The following describes two proteins that form a bound complex.

Sequence of protein 2:
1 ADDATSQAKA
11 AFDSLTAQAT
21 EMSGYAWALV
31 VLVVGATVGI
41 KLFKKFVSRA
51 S

Sequence of protein 1:
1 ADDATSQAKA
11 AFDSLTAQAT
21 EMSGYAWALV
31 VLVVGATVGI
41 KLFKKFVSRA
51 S

Residue-level contacts at the interface:
Residue K41 in protein 2 contacts residue A50 in protein 1 (closest heavy-atom distance 3.5 Å).
Residue D2 in protein 2 interacts with residue E21 in protein 1 (closest heavy-atom distance 3.8 Å).
Residue V30 in protein 2 is in contact with residue K44 in protein 1 (closest heavy-atom distance 4.7 Å).
Residue W27 in protein 2 interacts with residue A36 in protein 1 (closest heavy-atom distance 3.1 Å).
Residue T37 in protein 2 is in contact with residue V47 in protein 1 (closest heavy-atom distance 3.4 Å).
Residue W27 in protein 2 interacts with residue V38 in protein 1 (closest heavy-atom distance 4.7 Å).
Residue V34 in protein 2 contacts residue V47 in protein 1 (closest heavy-atom distance 3.4 Å).
Residue W27 in protein 2 interacts with residue G39 in protein 1 (closest heavy-atom distance 2.7 Å).
Residue V30 in protein 2 interacts with residue I40 in protein 1 (closest heavy-atom distance 3.4 Å).
Residue K45 in protein 2 is in contact with residue A50 in protein 1 (closest heavy-atom distance 3.3 Å).
Residue D2 in protein 2 is in contact with residue S14 in protein 1 (closest heavy-atom distance 4.0 Å).
Residue T16 in protein 2 contacts residue Y25 in protein 1 (closest heavy-atom distance 4.6 Å).
Residue T16 in protein 2 interacts with residue L29 in protein 1 (closest heavy-atom distance 3.4 Å).
Residue D2 in protein 2 interacts with residue Q18 in protein 1 (closest heavy-atom distance 3.7 Å).
Residue K41 in protein 2 interacts with residue S51 in protein 1 (closest heavy-atom distance 3.3 Å).
Residue F12 in protein 2 interacts with residue Y25 in protein 1 (closest heavy-atom distance 4.2 Å).
Residue F12 in protein 2 contacts residue M22 in protein 1 (closest heavy-atom distance 3.7 Å).
Residue A8 in protein 2 is in contact with residue M22 in protein 1 (closest heavy-atom distance 3.6 Å).
Residue A26 in protein 2 interacts with residue I40 in protein 1 (closest heavy-atom distance 3.4 Å).
Residue V31 in protein 2 contacts residue F43 in protein 1 (closest heavy-atom distance 3.8 Å).
Residue S23 in protein 2 contacts residue A36 in protein 1 (closest heavy-atom distance 3.4 Å).
Residue L15 in protein 2 contacts residue L29 in protein 1 (closest heavy-atom distance 4.8 Å).
Residue T5 in protein 2 contacts residue Q18 in protein 1 (closest heavy-atom distance 3.1 Å).
Residue A1 in protein 2 contacts residue L15 in protein 1 (closest heavy-atom distance 3.8 Å).
Residue W27 in protein 2 is in contact with residue G35 in protein 1 (closest heavy-atom distance 2.4 Å).
Residue W27 in protein 2 contacts residue I40 in protein 1 (closest heavy-atom distance 3.0 Å).
Residue D13 in protein 2 is in contact with residue Y25 in protein 1 (closest heavy-atom distance 3.1 Å).
Residue T37 in protein 2 interacts with residue S51 in protein 1 (closest heavy-atom distance 3.9 Å).
Residue V30 in protein 2 interacts with residue F43 in protein 1 (closest heavy-atom distance 3.4 Å).
Residue V34 in protein 2 is in contact with residue F43 in protein 1 (closest heavy-atom distance 3.2 Å).
Residue K9 in protein 2 is in contact with residue Y25 in protein 1 (closest heavy-atom distance 3.3 Å).
Residue T16 in protein 2 interacts with residue A28 in protein 1 (closest heavy-atom distance 4.3 Å).
Residue A19 in protein 2 contacts residue L29 in protein 1 (closest heavy-atom distance 4.9 Å).
Residue K41 in protein 2 interacts with residue V47 in protein 1 (closest heavy-atom distance 4.9 Å).
Residue V34 in protein 2 contacts residue F46 in protein 1 (closest heavy-atom distance 4.4 Å).
Residue V38 in protein 2 contacts residue A50 in protein 1 (closest heavy-atom distance 4.8 Å).
Residue A4 in protein 2 is in contact with residue Q18 in protein 1 (closest heavy-atom distance 4.7 Å).
Residue K45 in protein 2 is in contact with residue S51 in protein 1 (closest heavy-atom distance 3.8 Å).
Residue K9 in protein 2 interacts with residue E21 in protein 1 (closest heavy-atom distance 3.2 Å).
Residue V34 in protein 2 interacts with residue K44 in protein 1 (closest heavy-atom distance 4.4 Å).
Residue A19 in protein 2 is in contact with residue V33 in protein 1 (closest heavy-atom distance 5.0 Å).
Residue S23 in protein 2 interacts with residue L32 in protein 1 (closest heavy-atom distance 4.3 Å).
Residue T5 in protein 2 is in contact with residue E21 in protein 1 (closest heavy-atom distance 3.5 Å).
Residue V33 in protein 2 is in contact with residue V47 in protein 1 (closest heavy-atom distance 4.7 Å).
Residue T16 in protein 2 interacts with residue L32 in protein 1 (closest heavy-atom distance 3.5 Å).
Residue V33 in protein 2 contacts residue K44 in protein 1 (closest heavy-atom distance 4.7 Å).
Residue T5 in protein 2 contacts residue M22 in protein 1 (closest heavy-atom distance 3.4 Å).
Residue A1 in protein 2 is in contact with residue Q18 in protein 1 (closest heavy-atom distance 3.1 Å).
Residue T20 in protein 2 interacts with residue L32 in protein 1 (closest heavy-atom distance 3.2 Å).
Residue W27 in protein 2 contacts residue F43 in protein 1 (closest heavy-atom distance 2.8 Å).